The following describes two proteins that form a bound complex.

Sequence of protein 1:
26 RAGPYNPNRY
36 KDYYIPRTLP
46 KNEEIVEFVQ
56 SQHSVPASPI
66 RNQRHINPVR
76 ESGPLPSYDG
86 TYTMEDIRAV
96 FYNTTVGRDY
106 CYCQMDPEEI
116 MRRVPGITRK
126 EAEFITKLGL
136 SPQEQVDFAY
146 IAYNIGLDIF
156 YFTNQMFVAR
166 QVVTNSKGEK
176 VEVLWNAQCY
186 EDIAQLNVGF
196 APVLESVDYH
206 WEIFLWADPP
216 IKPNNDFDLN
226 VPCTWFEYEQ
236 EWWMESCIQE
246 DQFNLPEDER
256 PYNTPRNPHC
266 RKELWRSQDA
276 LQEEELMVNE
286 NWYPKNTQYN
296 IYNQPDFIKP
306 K

Sequence of protein 2:
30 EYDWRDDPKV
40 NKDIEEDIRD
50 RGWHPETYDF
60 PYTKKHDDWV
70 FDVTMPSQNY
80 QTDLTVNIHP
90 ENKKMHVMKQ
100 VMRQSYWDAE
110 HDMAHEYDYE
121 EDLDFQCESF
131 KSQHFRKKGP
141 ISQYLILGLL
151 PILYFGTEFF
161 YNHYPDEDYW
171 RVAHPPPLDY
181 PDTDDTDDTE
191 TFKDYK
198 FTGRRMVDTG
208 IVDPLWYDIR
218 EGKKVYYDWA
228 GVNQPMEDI

Contacts between the two chains:
Residue E207 in protein 1 is in contact with residue Q133 in protein 2 (closest heavy-atom distance 2.4 Å).
Residue H205 in protein 1 contacts residue Q133 in protein 2 (closest heavy-atom distance 3.3 Å).
Residue V202 in protein 1 interacts with residue Y61 in protein 2 (closest heavy-atom distance 3.6 Å).
Residue E200 in protein 1 interacts with residue H65 in protein 2 (closest heavy-atom distance 3.0 Å).
Residue K132 in protein 1 interacts with residue F70 in protein 2 (closest heavy-atom distance 3.5 Å).
Residue F195 in protein 1 is in contact with residue F130 in protein 2 (closest heavy-atom distance 3.4 Å).
Residue P29 in protein 1 contacts residue Y118 in protein 2 (closest heavy-atom distance 3.8 Å).
Residue P112 in protein 1 is in contact with residue Q80 in protein 2 (closest heavy-atom distance 3.5 Å).
Residue K132 in protein 1 is in contact with residue S76 in protein 2 (closest heavy-atom distance 3.1 Å).
Residue V198 in protein 1 interacts with residue K63 in protein 2 (closest heavy-atom distance 3.4 Å).
Residue F195 in protein 1 contacts residue T62 in protein 2 (closest heavy-atom distance 3.6 Å).
Residue H205 in protein 1 is in contact with residue F135 in protein 2 (closest heavy-atom distance 3.4 Å).
Residue D111 in protein 1 contacts residue T81 in protein 2 (closest heavy-atom distance 2.5 Å).
Residue A196 in protein 1 interacts with residue Y61 in protein 2 (closest heavy-atom distance 3.4 Å).
Residue R26 in protein 1 interacts with residue Y116 in protein 2 (closest heavy-atom distance 3.1 Å).
Residue E128 in protein 1 interacts with residue N78 in protein 2 (closest heavy-atom distance 2.9 Å).
Residue L210 in protein 1 interacts with residue Q126 in protein 2 (closest heavy-atom distance 3.4 Å).
Residue F157 in protein 1 is in contact with residue W68 in protein 2 (closest heavy-atom distance 3.6 Å).
Residue R26 in protein 1 is in contact with residue A113 in protein 2 (closest heavy-atom distance 3.7 Å).
Residue L210 in protein 1 interacts with residue Q133 in protein 2 (closest heavy-atom distance 3.4 Å).
Residue Y30 in protein 1 interacts with residue L123 in protein 2 (closest heavy-atom distance 3.4 Å).
Residue Y107 in protein 1 contacts residue P89 in protein 2 (closest heavy-atom distance 3.4 Å).
Residue I154 in protein 1 is in contact with residue W68 in protein 2 (closest heavy-atom distance 3.7 Å).
Residue P32 in protein 1 contacts residue L123 in protein 2 (closest heavy-atom distance 3.6 Å).
Residue Q109 in protein 1 contacts residue M74 in protein 2 (closest heavy-atom distance 3.5 Å).
Residue Q109 in protein 1 contacts residue I87 in protein 2 (closest heavy-atom distance 3.7 Å).
Residue V198 in protein 1 is in contact with residue H65 in protein 2 (closest heavy-atom distance 3.3 Å).
Residue F195 in protein 1 is in contact with residue Y61 in protein 2 (closest heavy-atom distance 3.5 Å).
Residue W206 in protein 1 contacts residue R136 in protein 2 (closest heavy-atom distance 3.5 Å).
Residue N31 in protein 1 is in contact with residue L123 in protein 2 (closest heavy-atom distance 3.3 Å).
Residue W211 in protein 1 is in contact with residue C127 in protein 2 (closest heavy-atom distance 3.2 Å).
Residue H205 in protein 1 interacts with residue F130 in protein 2 (closest heavy-atom distance 3.5 Å).
Residue Q109 in protein 1 contacts residue Q80 in protein 2 (closest heavy-atom distance 3.6 Å).
Residue F157 in protein 1 interacts with residue D67 in protein 2 (closest heavy-atom distance 3.5 Å).
Residue P29 in protein 1 contacts residue E121 in protein 2 (closest heavy-atom distance 3.2 Å).
Residue A196 in protein 1 is in contact with residue K63 in protein 2 (closest heavy-atom distance 3.3 Å).
Residue A196 in protein 1 is in contact with residue T62 in protein 2 (closest heavy-atom distance 3.7 Å).
Residue A27 in protein 1 interacts with residue Y118 in protein 2 (closest heavy-atom distance 3.0 Å).
Residue F155 in protein 1 contacts residue W68 in protein 2 (closest heavy-atom distance 3.0 Å).
Residue Y204 in protein 1 interacts with residue R136 in protein 2 (closest heavy-atom distance 3.0 Å).
Residue Y30 in protein 1 contacts residue D122 in protein 2 (closest heavy-atom distance 3.0 Å).
Residue V202 in protein 1 contacts residue M101 in protein 2 (closest heavy-atom distance 3.7 Å).
Residue Y156 in protein 1 is in contact with residue W68 in protein 2 (closest heavy-atom distance 3.7 Å).
Residue M110 in protein 1 is in contact with residue Q80 in protein 2 (closest heavy-atom distance 3.7 Å).
Residue D203 in protein 1 interacts with residue P60 in protein 2 (closest heavy-atom distance 3.2 Å).
Residue W211 in protein 1 contacts residue F130 in protein 2 (closest heavy-atom distance 3.5 Å).
Residue W206 in protein 1 is in contact with residue H134 in protein 2 (closest heavy-atom distance 3.0 Å).
Residue Y30 in protein 1 is in contact with residue F125 in protein 2 (closest heavy-atom distance 3.6 Å).
Residue F129 in protein 1 interacts with residue F70 in protein 2 (closest heavy-atom distance 3.7 Å).
Residue Y107 in protein 1 contacts residue M74 in protein 2 (closest heavy-atom distance 3.7 Å).
Residue F195 in protein 1 contacts residue P60 in protein 2 (closest heavy-atom distance 3.7 Å).
Residue R26 in protein 1 contacts residue Y118 in protein 2 (closest heavy-atom distance 3.2 Å).
Residue Y204 in protein 1 interacts with residue F135 in protein 2 (closest heavy-atom distance 3.2 Å).
Residue T131 in protein 1 interacts with residue Q80 in protein 2 (closest heavy-atom distance 2.6 Å).
Residue K132 in protein 1 contacts residue M74 in protein 2 (closest heavy-atom distance 3.4 Å).
Residue S201 in protein 1 contacts residue Q103 in protein 2 (closest heavy-atom distance 3.3 Å).
Residue D203 in protein 1 is in contact with residue Y61 in protein 2 (closest heavy-atom distance 3.1 Å).
Residue W211 in protein 1 is in contact with residue E128 in protein 2 (closest heavy-atom distance 3.1 Å).
Residue K132 in protein 1 is in contact with residue P75 in protein 2 (closest heavy-atom distance 3.7 Å).
Residue Y107 in protein 1 contacts residue T73 in protein 2 (closest heavy-atom distance 3.1 Å).